Sequence of the first protein:
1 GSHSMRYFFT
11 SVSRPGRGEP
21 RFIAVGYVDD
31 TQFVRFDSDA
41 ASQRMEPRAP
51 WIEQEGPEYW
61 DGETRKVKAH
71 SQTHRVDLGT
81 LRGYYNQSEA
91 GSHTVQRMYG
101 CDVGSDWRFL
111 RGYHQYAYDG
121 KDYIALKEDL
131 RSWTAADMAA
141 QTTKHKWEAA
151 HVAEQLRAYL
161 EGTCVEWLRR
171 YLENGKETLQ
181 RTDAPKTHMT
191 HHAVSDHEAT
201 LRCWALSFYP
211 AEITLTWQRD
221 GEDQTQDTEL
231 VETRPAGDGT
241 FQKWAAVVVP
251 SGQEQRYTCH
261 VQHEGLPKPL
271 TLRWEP

Interface contacts:
Residue D77 in the first protein interacts with residue C9 in the second protein (closest heavy-atom distance 3.0 Å).
Residue Y7 in the first protein interacts with residue S1 in the second protein (closest heavy-atom distance 2.8 Å).
Residue Y159 in the first protein is in contact with residue L2 in the second protein (closest heavy-atom distance 3.7 Å).
Residue T73 in the first protein is in contact with residue I6 in the second protein (closest heavy-atom distance 3.9 Å).
Residue Y171 in the first protein contacts residue S1 in the second protein (closest heavy-atom distance 2.8 Å).
Residue T73 in the first protein contacts residue Q8 in the second protein (closest heavy-atom distance 3.9 Å).
Residue Y116 in the first protein interacts with residue C9 in the second protein (closest heavy-atom distance 3.7 Å).
Residue L81 in the first protein interacts with residue C9 in the second protein (closest heavy-atom distance 3.7 Å).
Residue R97 in the first protein contacts residue I6 in the second protein (closest heavy-atom distance 3.5 Å).
Residue T163 in the first protein interacts with residue S1 in the second protein (closest heavy-atom distance 4.5 Å).
Residue K66 in the first protein interacts with residue I6 in the second protein (closest heavy-atom distance 4.7 Å).
Residue Y59 in the first protein contacts residue S1 in the second protein (closest heavy-atom distance 4.3 Å).
Residue M45 in the first protein interacts with residue L2 in the second protein (closest heavy-atom distance 3.2 Å).
Residue Y7 in the first protein contacts residue L2 in the second protein (closest heavy-atom distance 3.4 Å).
Residue H114 in the first protein is in contact with residue L3 in the second protein (closest heavy-atom distance 4.8 Å).
Residue M5 in the first protein interacts with residue S1 in the second protein (closest heavy-atom distance 3.9 Å).
Residue T80 in the first protein contacts residue C9 in the second protein (closest heavy-atom distance 3.6 Å).
Residue W147 in the first protein interacts with residue T7 in the second protein (closest heavy-atom distance 3.6 Å).
Residue F33 in the first protein is in contact with residue S1 in the second protein (closest heavy-atom distance 4.9 Å).
Residue H70 in the first protein is in contact with residue L2 in the second protein (closest heavy-atom distance 4.2 Å).
Residue V76 in the first protein is in contact with residue Q8 in the second protein (closest heavy-atom distance 3.6 Å).
Residue D77 in the first protein contacts residue Q8 in the second protein (closest heavy-atom distance 3.5 Å).
Residue H70 in the first protein contacts residue L3 in the second protein (closest heavy-atom distance 3.1 Å).
Residue Y159 in the first protein is in contact with residue L3 in the second protein (closest heavy-atom distance 3.5 Å).
Residue V152 in the first protein interacts with residue T7 in the second protein (closest heavy-atom distance 3.5 Å).
Residue D77 in the first protein interacts with residue T7 in the second protein (closest heavy-atom distance 5.0 Å).
Residue Y159 in the first protein is in contact with residue S1 in the second protein (closest heavy-atom distance 2.6 Å).
Residue Y123 in the first protein is in contact with residue C9 in the second protein (closest heavy-atom distance 4.5 Å).
Residue W167 in the first protein interacts with residue S1 in the second protein (closest heavy-atom distance 3.5 Å).
Residue Y99 in the first protein is in contact with residue L2 in the second protein (closest heavy-atom distance 3.5 Å).
Residue F9 in the first protein interacts with residue L2 in the second protein (closest heavy-atom distance 3.7 Å).
Residue A150 in the first protein is in contact with residue T7 in the second protein (closest heavy-atom distance 5.0 Å).
Residue A69 in the first protein interacts with residue I6 in the second protein (closest heavy-atom distance 4.1 Å).
Residue E63 in the first protein is in contact with residue L2 in the second protein (closest heavy-atom distance 2.9 Å).
Residue W147 in the first protein interacts with residue Q8 in the second protein (closest heavy-atom distance 2.9 Å).
Residue R97 in the first protein is in contact with residue T7 in the second protein (closest heavy-atom distance 4.7 Å).
Residue W147 in the first protein contacts residue C9 in the second protein (closest heavy-atom distance 3.9 Å).
Residue Y84 in the first protein is in contact with residue C9 in the second protein (closest heavy-atom distance 2.8 Å).
Residue T73 in the first protein interacts with residue T7 in the second protein (closest heavy-atom distance 4.3 Å).
Residue K146 in the first protein interacts with residue Q8 in the second protein (closest heavy-atom distance 3.7 Å).
Residue K146 in the first protein is in contact with residue C9 in the second protein (closest heavy-atom distance 3.0 Å).
Residue T142 in the first protein contacts residue C9 in the second protein (closest heavy-atom distance 4.9 Å).
Residue L156 in the first protein is in contact with residue L3 in the second protein (closest heavy-atom distance 3.9 Å).
Residue Y99 in the first protein interacts with residue L3 in the second protein (closest heavy-atom distance 2.9 Å).
Residue V67 in the first protein interacts with residue L2 in the second protein (closest heavy-atom distance 3.7 Å).
Residue Q155 in the first protein is in contact with residue W5 in the second protein (closest heavy-atom distance 4.3 Å).
Residue H70 in the first protein is in contact with residue I6 in the second protein (closest heavy-atom distance 3.8 Å).
Residue K66 in the first protein is in contact with residue M4 in the second protein (closest heavy-atom distance 3.8 Å).
Residue E63 in the first protein interacts with residue S1 in the second protein (closest heavy-atom distance 3.0 Å).
Residue T143 in the first protein is in contact with residue C9 in the second protein (closest heavy-atom distance 2.7 Å).
Residue K66 in the first protein interacts with residue L2 in the second protein (closest heavy-atom distance 2.9 Å).
Residue K66 in the first protein is in contact with residue S1 in the second protein (closest heavy-atom distance 2.9 Å).
Residue K66 in the first protein interacts with residue L3 in the second protein (closest heavy-atom distance 3.6 Å).

Sequence of the second protein:
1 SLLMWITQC

The following describes two proteins that form a bound complex.